Sequence of the second protein:
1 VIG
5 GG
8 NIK

These two protein chains interact to form a complex.

Contacts between the two chains:
Residue Y98 in the first protein interacts with residue V1 in the second protein (closest heavy-atom distance 3.3 Å).
Residue Y98 in the first protein is in contact with residue G3 in the second protein (closest heavy-atom distance 3.3 Å).
Residue M108 in the first protein is in contact with residue I9 in the second protein (closest heavy-atom distance 3.9 Å).
Residue P54 in the first protein interacts with residue I2 in the second protein (closest heavy-atom distance 3.7 Å).
Residue D104 in the first protein interacts with residue I9 in the second protein (closest heavy-atom distance 3.7 Å).
Residue D55 in the first protein interacts with residue I2 in the second protein (closest heavy-atom distance 2.8 Å).
Residue N52 in the first protein contacts residue I2 in the second protein (closest heavy-atom distance 4.1 Å).
Residue D103 in the first protein interacts with residue G3 in the second protein (closest heavy-atom distance 4.6 Å).
Residue N99 in the first protein contacts residue G3 in the second protein (closest heavy-atom distance 4.6 Å).
Residue D55 in the first protein contacts residue G3 in the second protein (closest heavy-atom distance 4.8 Å).
Residue I59 in the first protein contacts residue V1 in the second protein (closest heavy-atom distance 3.8 Å).
Residue Y98 in the first protein is in contact with residue I2 in the second protein (closest heavy-atom distance 3.8 Å).
Residue L53 in the first protein contacts residue G3 in the second protein (closest heavy-atom distance 3.5 Å).
Residue D55 in the first protein contacts residue V1 in the second protein (closest heavy-atom distance 3.4 Å).
Residue L53 in the first protein is in contact with residue I2 in the second protein (closest heavy-atom distance 3.8 Å).
Residue D103 in the first protein is in contact with residue G5 in the second protein (closest heavy-atom distance 5.0 Å).
Residue D104 in the first protein contacts residue G6 in the second protein (closest heavy-atom distance 3.4 Å).
Residue K100 in the first protein interacts with residue V1 in the second protein (closest heavy-atom distance 4.8 Å).
Residue D104 in the first protein interacts with residue G5 in the second protein (closest heavy-atom distance 4.1 Å).
Residue D104 in the first protein interacts with residue N8 in the second protein (closest heavy-atom distance 3.8 Å).
Residue F38 in the first protein interacts with residue I9 in the second protein (closest heavy-atom distance 3.4 Å).
Residue L107 in the first protein is in contact with residue I9 in the second protein (closest heavy-atom distance 4.1 Å).
Residue N99 in the first protein is in contact with residue V1 in the second protein (closest heavy-atom distance 4.6 Å).

Sequence of the first protein:
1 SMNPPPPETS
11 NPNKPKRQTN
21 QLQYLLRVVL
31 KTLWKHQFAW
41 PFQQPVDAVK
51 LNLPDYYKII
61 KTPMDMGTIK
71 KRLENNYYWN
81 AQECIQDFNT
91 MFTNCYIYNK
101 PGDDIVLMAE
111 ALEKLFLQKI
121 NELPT